Sequence of chain A:
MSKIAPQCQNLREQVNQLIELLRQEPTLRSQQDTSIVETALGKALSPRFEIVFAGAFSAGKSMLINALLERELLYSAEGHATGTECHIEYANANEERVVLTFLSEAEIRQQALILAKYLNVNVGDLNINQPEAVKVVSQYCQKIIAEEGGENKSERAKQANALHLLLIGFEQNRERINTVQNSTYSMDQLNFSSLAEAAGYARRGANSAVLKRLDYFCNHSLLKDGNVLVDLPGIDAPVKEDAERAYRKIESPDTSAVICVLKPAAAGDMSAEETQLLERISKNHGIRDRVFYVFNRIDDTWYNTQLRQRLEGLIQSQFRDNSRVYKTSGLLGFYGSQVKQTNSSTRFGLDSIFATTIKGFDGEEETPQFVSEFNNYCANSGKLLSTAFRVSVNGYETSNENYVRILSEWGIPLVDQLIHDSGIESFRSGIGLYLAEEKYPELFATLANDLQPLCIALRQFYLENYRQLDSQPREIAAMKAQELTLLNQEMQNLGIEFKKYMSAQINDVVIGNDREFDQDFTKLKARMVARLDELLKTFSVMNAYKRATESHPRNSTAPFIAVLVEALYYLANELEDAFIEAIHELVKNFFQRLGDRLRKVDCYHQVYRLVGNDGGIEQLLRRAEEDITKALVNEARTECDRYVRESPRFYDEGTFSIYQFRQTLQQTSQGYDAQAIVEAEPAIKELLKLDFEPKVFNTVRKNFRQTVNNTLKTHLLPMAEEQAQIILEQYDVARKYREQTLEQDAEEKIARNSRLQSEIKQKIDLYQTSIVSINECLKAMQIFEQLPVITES

These two protein chains interact to form a complex.

Sequence of chain B:
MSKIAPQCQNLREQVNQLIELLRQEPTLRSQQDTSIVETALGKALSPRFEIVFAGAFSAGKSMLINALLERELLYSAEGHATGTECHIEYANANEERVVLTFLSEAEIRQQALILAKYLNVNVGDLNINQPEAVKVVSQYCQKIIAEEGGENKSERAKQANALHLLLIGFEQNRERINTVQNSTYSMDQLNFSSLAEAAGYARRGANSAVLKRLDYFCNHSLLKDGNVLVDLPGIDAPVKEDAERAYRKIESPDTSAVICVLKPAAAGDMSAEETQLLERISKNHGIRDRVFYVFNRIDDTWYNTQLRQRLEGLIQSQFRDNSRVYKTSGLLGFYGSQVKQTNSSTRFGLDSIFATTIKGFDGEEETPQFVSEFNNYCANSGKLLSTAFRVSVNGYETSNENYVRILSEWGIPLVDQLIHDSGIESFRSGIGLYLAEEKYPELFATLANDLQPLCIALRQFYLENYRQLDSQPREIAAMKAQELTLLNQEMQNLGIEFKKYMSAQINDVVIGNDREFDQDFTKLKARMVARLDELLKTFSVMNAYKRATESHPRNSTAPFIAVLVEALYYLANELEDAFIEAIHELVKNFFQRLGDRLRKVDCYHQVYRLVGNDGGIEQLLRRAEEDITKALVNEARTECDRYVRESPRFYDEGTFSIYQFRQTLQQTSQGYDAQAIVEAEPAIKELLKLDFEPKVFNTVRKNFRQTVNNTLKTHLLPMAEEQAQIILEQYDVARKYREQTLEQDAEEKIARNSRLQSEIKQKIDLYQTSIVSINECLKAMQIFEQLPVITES

Residue-level contacts at the interface:
Residue A558 in chain B interacts with residue Y569 in chain A (closest heavy-atom distance 3.1 Å).
Residue F560 in chain B is in contact with residue R645 in chain A (closest heavy-atom distance 3.8 Å).
Residue L665 in chain B interacts with residue Y651 in chain A (closest heavy-atom distance 3.9 Å).
Residue E646 in chain B interacts with residue F560 in chain A (closest heavy-atom distance 3.0 Å).
Residue E646 in chain B is in contact with residue I561 in chain A (closest heavy-atom distance 3.9 Å).
Residue Y672 in chain B contacts residue R642 in chain A (closest heavy-atom distance 3.9 Å).
Residue L665 in chain B is in contact with residue E646 in chain A (closest heavy-atom distance 4.0 Å).
Residue Y672 in chain B contacts residue R645 in chain A (closest heavy-atom distance 4.0 Å).
Residue Y569 in chain B interacts with residue P559 in chain A (closest heavy-atom distance 3.9 Å).
Residue V565 in chain B contacts residue H552 in chain A (closest heavy-atom distance 3.7 Å).
Residue R645 in chain B is in contact with residue T557 in chain A (closest heavy-atom distance 3.3 Å).
Residue D641 in chain B interacts with residue N555 in chain A (closest heavy-atom distance 2.1 Å).
Residue P559 in chain B interacts with residue E646 in chain A (closest heavy-atom distance 3.8 Å).
Residue R662 in chain B is in contact with residue P648 in chain A (closest heavy-atom distance 3.9 Å).
Residue N555 in chain B interacts with residue D641 in chain A (closest heavy-atom distance 2.6 Å).
Residue E576 in chain B interacts with residue R554 in chain A (closest heavy-atom distance 2.6 Å).
Residue H552 in chain B interacts with residue E566 in chain A (closest heavy-atom distance 3.1 Å).
Residue Y659 in chain B is in contact with residue E653 in chain A (closest heavy-atom distance 3.4 Å).
Residue I561 in chain B is in contact with residue I561 in chain A (closest heavy-atom distance 3.1 Å).
Residue Y651 in chain B is in contact with residue L665 in chain A (closest heavy-atom distance 3.4 Å).
Residue Y651 in chain B interacts with residue R662 in chain A (closest heavy-atom distance 3.8 Å).
Residue E566 in chain B interacts with residue H552 in chain A (closest heavy-atom distance 2.9 Å).
Residue R645 in chain B contacts residue Y545 in chain A (closest heavy-atom distance 3.9 Å).
Residue Y569 in chain B interacts with residue N555 in chain A (closest heavy-atom distance 2.9 Å).
Residue D641 in chain B is in contact with residue S556 in chain A (closest heavy-atom distance 3.7 Å).
Residue R662 in chain B interacts with residue Y651 in chain A (closest heavy-atom distance 3.1 Å).
Residue R645 in chain B contacts residue Y672 in chain A (closest heavy-atom distance 3.5 Å).
Residue H552 in chain B contacts residue Y569 in chain A (closest heavy-atom distance 3.2 Å).
Residue R554 in chain B is in contact with residue E576 in chain A (closest heavy-atom distance 3.0 Å).
Residue V644 in chain B contacts residue N555 in chain A (closest heavy-atom distance 3.4 Å).
Residue N555 in chain B is in contact with residue Y569 in chain A (closest heavy-atom distance 3.6 Å).
Residue Y569 in chain B contacts residue H552 in chain A (closest heavy-atom distance 2.9 Å).
Residue Q666 in chain B interacts with residue P648 in chain A (closest heavy-atom distance 3.1 Å).
Residue Y569 in chain B is in contact with residue T557 in chain A (closest heavy-atom distance 2.6 Å).
Residue P648 in chain B contacts residue Q666 in chain A (closest heavy-atom distance 3.8 Å).
Residue P559 in chain B interacts with residue V565 in chain A (closest heavy-atom distance 3.9 Å).
Residue E646 in chain B is in contact with residue P559 in chain A (closest heavy-atom distance 2.7 Å).
Residue V565 in chain B contacts residue P559 in chain A (closest heavy-atom distance 3.8 Å).
Residue E653 in chain B contacts residue Y659 in chain A (closest heavy-atom distance 2.4 Å).
Residue N573 in chain B interacts with residue R554 in chain A (closest heavy-atom distance 2.1 Å).
Residue Y659 in chain B contacts residue I658 in chain A (closest heavy-atom distance 2.8 Å).
Residue P559 in chain B is in contact with residue Y569 in chain A (closest heavy-atom distance 2.8 Å).
Residue I658 in chain B contacts residue I561 in chain A (closest heavy-atom distance 3.9 Å).
Residue T557 in chain B contacts residue D641 in chain A (closest heavy-atom distance 3.8 Å).
Residue Y569 in chain B is in contact with residue A558 in chain A (closest heavy-atom distance 3.7 Å).
Residue V644 in chain B contacts residue T557 in chain A (closest heavy-atom distance 3.6 Å).
Residue T557 in chain B is in contact with residue V644 in chain A (closest heavy-atom distance 3.9 Å).
Residue T557 in chain B is in contact with residue Y569 in chain A (closest heavy-atom distance 2.6 Å).
Residue R554 in chain B is in contact with residue D577 in chain A (closest heavy-atom distance 4.0 Å).
Residue Y659 in chain B interacts with residue S657 in chain A (closest heavy-atom distance 3.6 Å).
Residue I658 in chain B is in contact with residue Y659 in chain A (closest heavy-atom distance 3.8 Å).
Residue F560 in chain B interacts with residue E646 in chain A (closest heavy-atom distance 3.6 Å).
Residue R645 in chain B is in contact with residue A558 in chain A (closest heavy-atom distance 3.8 Å).
Residue I561 in chain B is in contact with residue V565 in chain A (closest heavy-atom distance 3.8 Å).
Residue D577 in chain B is in contact with residue R554 in chain A (closest heavy-atom distance 3.9 Å).
Residue R554 in chain B contacts residue N573 in chain A (closest heavy-atom distance 3.1 Å).
Residue Y659 in chain B is in contact with residue Y659 in chain A (closest heavy-atom distance 3.3 Å).
Residue F661 in chain B interacts with residue Y651 in chain A (closest heavy-atom distance 3.9 Å).
Residue I658 in chain B contacts residue I658 in chain A (closest heavy-atom distance 3.9 Å).
Residue S657 in chain B is in contact with residue Y659 in chain A (closest heavy-atom distance 3.3 Å).